These two protein chains interact to form a complex.

Sequence of protein 2:
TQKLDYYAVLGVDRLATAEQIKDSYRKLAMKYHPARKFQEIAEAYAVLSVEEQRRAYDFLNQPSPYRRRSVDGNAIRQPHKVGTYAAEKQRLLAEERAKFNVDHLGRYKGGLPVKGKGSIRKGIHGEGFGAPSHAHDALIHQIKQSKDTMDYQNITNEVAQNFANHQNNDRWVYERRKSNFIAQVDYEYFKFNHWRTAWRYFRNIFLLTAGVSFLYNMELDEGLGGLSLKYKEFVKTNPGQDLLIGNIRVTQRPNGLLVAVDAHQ

Sequence of protein 1:
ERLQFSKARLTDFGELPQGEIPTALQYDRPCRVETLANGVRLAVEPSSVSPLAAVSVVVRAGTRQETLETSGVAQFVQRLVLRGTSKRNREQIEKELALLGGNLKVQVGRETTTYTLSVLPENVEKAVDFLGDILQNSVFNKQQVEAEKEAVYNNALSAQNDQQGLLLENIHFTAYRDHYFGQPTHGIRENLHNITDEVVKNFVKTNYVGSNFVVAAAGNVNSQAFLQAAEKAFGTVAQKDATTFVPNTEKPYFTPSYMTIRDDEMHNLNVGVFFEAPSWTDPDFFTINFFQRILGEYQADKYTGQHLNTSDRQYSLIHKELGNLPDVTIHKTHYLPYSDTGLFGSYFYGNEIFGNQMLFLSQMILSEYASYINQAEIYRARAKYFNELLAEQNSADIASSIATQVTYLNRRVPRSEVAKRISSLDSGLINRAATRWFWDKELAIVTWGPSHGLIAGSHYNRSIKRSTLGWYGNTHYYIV

Interface contacts:
Residue T276 in protein 1 is in contact with residue R45 in protein 2 (closest heavy-atom distance 4.8 Å).
Residue T276 in protein 1 is in contact with residue A48 in protein 2 (closest heavy-atom distance 4.0 Å).
Residue A275 in protein 1 is in contact with residue A48 in protein 2 (closest heavy-atom distance 3.7 Å).
Residue A275 in protein 1 is in contact with residue H52 in protein 2 (closest heavy-atom distance 4.4 Å).